Sequence of chain A:
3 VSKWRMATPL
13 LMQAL

Sequence of chain B:
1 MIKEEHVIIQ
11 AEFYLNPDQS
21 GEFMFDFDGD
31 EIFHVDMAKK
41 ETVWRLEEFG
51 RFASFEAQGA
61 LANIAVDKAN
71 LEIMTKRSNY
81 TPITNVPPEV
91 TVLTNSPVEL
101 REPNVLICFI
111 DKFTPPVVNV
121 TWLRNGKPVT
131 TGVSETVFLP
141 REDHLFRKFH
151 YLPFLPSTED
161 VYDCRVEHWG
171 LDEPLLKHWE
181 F

This data describes a binding interaction between two proteins.

Contacts between the two chains:
Residue G59 in chain B is in contact with residue M8 in chain A (closest heavy-atom distance 3.2 Å).
Residue F25 in chain B interacts with residue M8 in chain A (closest heavy-atom distance 4.4 Å).
Residue Q10 in chain B contacts residue R7 in chain A (closest heavy-atom distance 4.7 Å).
Residue N63 in chain B contacts residue A9 in chain A (closest heavy-atom distance 2.9 Å).
Residue A53 in chain B is in contact with residue S4 in chain A (closest heavy-atom distance 3.2 Å).
Residue F25 in chain B contacts residue W6 in chain A (closest heavy-atom distance 3.3 Å).
Residue R77 in chain B is in contact with residue M14 in chain A (closest heavy-atom distance 3.9 Å).
Residue N63 in chain B is in contact with residue P11 in chain A (closest heavy-atom distance 3.4 Å).
Residue M74 in chain B is in contact with residue M14 in chain A (closest heavy-atom distance 3.6 Å).
Residue F33 in chain B contacts residue W6 in chain A (closest heavy-atom distance 3.6 Å).
Residue E12 in chain B interacts with residue A9 in chain A (closest heavy-atom distance 4.4 Å).
Residue S54 in chain B is in contact with residue V3 in chain A (closest heavy-atom distance 3.7 Å).
Residue F25 in chain B is in contact with residue R7 in chain A (closest heavy-atom distance 3.5 Å).
Residue A69 in chain B contacts residue L13 in chain A (closest heavy-atom distance 3.8 Å).
Residue F52 in chain B is in contact with residue S4 in chain A (closest heavy-atom distance 4.0 Å).
Residue N70 in chain B interacts with residue L12 in chain A (closest heavy-atom distance 2.9 Å).
Residue S54 in chain B contacts residue S4 in chain A (closest heavy-atom distance 2.9 Å).
Residue F52 in chain B interacts with residue V3 in chain A (closest heavy-atom distance 4.2 Å).
Residue W44 in chain B contacts residue W6 in chain A (closest heavy-atom distance 4.6 Å).
Residue F55 in chain B contacts residue M8 in chain A (closest heavy-atom distance 3.8 Å).
Residue V66 in chain B interacts with residue L12 in chain A (closest heavy-atom distance 3.8 Å).
Residue E12 in chain B contacts residue P11 in chain A (closest heavy-atom distance 4.2 Å).
Residue N63 in chain B contacts residue M8 in chain A (closest heavy-atom distance 3.5 Å).
Residue G50 in chain B is in contact with residue V3 in chain A (closest heavy-atom distance 4.8 Å).
Residue I73 in chain B contacts residue Q15 in chain A (closest heavy-atom distance 3.7 Å).
Residue V66 in chain B contacts residue P11 in chain A (closest heavy-atom distance 3.7 Å).
Residue N63 in chain B is in contact with residue T10 in chain A (closest heavy-atom distance 3.3 Å).
Residue V66 in chain B is in contact with residue L13 in chain A (closest heavy-atom distance 3.9 Å).
Residue F55 in chain B interacts with residue R7 in chain A (closest heavy-atom distance 4.3 Å).
Residue S54 in chain B interacts with residue W6 in chain A (closest heavy-atom distance 2.8 Å).
Residue F23 in chain B contacts residue M8 in chain A (closest heavy-atom distance 4.1 Å).
Residue I73 in chain B contacts residue M14 in chain A (closest heavy-atom distance 4.0 Å).
Residue F55 in chain B interacts with residue W6 in chain A (closest heavy-atom distance 3.4 Å).
Residue I8 in chain B interacts with residue W6 in chain A (closest heavy-atom distance 4.2 Å).
Residue Q10 in chain B is in contact with residue M8 in chain A (closest heavy-atom distance 3.6 Å).
Residue I32 in chain B interacts with residue W6 in chain A (closest heavy-atom distance 3.6 Å).
Residue A53 in chain B contacts residue V3 in chain A (closest heavy-atom distance 3.6 Å).
Residue R51 in chain B contacts residue V3 in chain A (closest heavy-atom distance 3.2 Å).
Residue I73 in chain B interacts with residue A16 in chain A (closest heavy-atom distance 4.2 Å).
Residue Q10 in chain B contacts residue A9 in chain A (closest heavy-atom distance 2.9 Å).
Residue N70 in chain B contacts residue M14 in chain A (closest heavy-atom distance 2.8 Å).
Residue N70 in chain B is in contact with residue L13 in chain A (closest heavy-atom distance 3.7 Å).
Residue S54 in chain B contacts residue K5 in chain A (closest heavy-atom distance 3.6 Å).
Residue A60 in chain B contacts residue M8 in chain A (closest heavy-atom distance 4.0 Å).
Residue A53 in chain B is in contact with residue W6 in chain A (closest heavy-atom distance 4.6 Å).
Residue D67 in chain B contacts residue P11 in chain A (closest heavy-atom distance 3.6 Å).